Sequence of chain B:
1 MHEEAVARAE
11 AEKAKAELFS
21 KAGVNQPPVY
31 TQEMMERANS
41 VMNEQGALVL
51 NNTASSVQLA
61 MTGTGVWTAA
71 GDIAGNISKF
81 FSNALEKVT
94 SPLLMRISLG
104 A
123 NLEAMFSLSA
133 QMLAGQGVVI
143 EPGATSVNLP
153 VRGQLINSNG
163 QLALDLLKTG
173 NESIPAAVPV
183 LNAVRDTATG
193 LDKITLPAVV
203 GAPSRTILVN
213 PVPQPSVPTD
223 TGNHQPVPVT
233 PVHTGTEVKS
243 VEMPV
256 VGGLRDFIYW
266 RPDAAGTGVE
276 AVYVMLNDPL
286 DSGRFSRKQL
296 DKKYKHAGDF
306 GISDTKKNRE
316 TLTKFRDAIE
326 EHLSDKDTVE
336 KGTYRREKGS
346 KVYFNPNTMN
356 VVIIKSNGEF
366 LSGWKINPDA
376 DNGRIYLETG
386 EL

These two protein chains interact to form a complex.

Interface contacts:
Residue T68 in chain A interacts with residue G71 in chain B (closest heavy-atom distance 3.6 Å).
Residue I73 in chain A contacts residue A69 in chain B (closest heavy-atom distance 3.6 Å).
Residue H226 in chain A interacts with residue D268 in chain B (closest heavy-atom distance 2.7 Å).
Residue V214 in chain A contacts residue A270 in chain B (closest heavy-atom distance 3.6 Å).
Residue Q227 in chain A contacts residue A11 in chain B (closest heavy-atom distance 2.9 Å).
Residue H226 in chain A contacts residue V274 in chain B (closest heavy-atom distance 3.5 Å).
Residue D72 in chain A contacts residue T68 in chain B (closest heavy-atom distance 2.6 Å).
Residue A269 in chain A is in contact with residue P217 in chain B (closest heavy-atom distance 3.7 Å).
Residue N225 in chain A is in contact with residue P144 in chain B (closest heavy-atom distance 3.1 Å).
Residue Q227 in chain A contacts residue A14 in chain B (closest heavy-atom distance 3.7 Å).
Residue A54 in chain A interacts with residue P217 in chain B (closest heavy-atom distance 3.7 Å).
Residue D72 in chain A contacts residue P217 in chain B (closest heavy-atom distance 3.7 Å).
Residue P28 in chain A is in contact with residue R8 in chain B (closest heavy-atom distance 3.5 Å).
Residue A270 in chain A is in contact with residue V214 in chain B (closest heavy-atom distance 3.6 Å).
Residue L18 in chain A interacts with residue G224 in chain B (closest heavy-atom distance 3.6 Å).
Residue Q227 in chain A interacts with residue T272 in chain B (closest heavy-atom distance 3.0 Å).
Residue I142 in chain A contacts residue N225 in chain B (closest heavy-atom distance 3.1 Å).
Residue N225 in chain A interacts with residue I142 in chain B (closest heavy-atom distance 3.2 Å).
Residue V234 in chain A contacts residue D72 in chain B (closest heavy-atom distance 3.1 Å).
Residue I73 in chain A contacts residue W67 in chain B (closest heavy-atom distance 3.6 Å).
Residue D72 in chain A contacts residue V234 in chain B (closest heavy-atom distance 3.7 Å).
Residue T68 in chain A is in contact with residue D72 in chain B (closest heavy-atom distance 2.2 Å).
Residue A11 in chain A contacts residue V29 in chain B (closest heavy-atom distance 3.7 Å).
Residue A14 in chain A contacts residue Q227 in chain B (closest heavy-atom distance 3.7 Å).
Residue P27 in chain A contacts residue R8 in chain B (closest heavy-atom distance 3.2 Å).
Residue G71 in chain A contacts residue P217 in chain B (closest heavy-atom distance 3.3 Å).
Residue N225 in chain A contacts residue L18 in chain B (closest heavy-atom distance 3.5 Å).
Residue V29 in chain A contacts residue A11 in chain B (closest heavy-atom distance 3.6 Å).
Residue P217 in chain A contacts residue G71 in chain B (closest heavy-atom distance 3.1 Å).
Residue D72 in chain A is in contact with residue W67 in chain B (closest heavy-atom distance 3.2 Å).
Residue N225 in chain A contacts residue V274 in chain B (closest heavy-atom distance 3.0 Å).
Residue V29 in chain A contacts residue R8 in chain B (closest heavy-atom distance 3.8 Å).
Residue S218 in chain A contacts residue S55 in chain B (closest heavy-atom distance 3.6 Å).
Residue S55 in chain A is in contact with residue S218 in chain B (closest heavy-atom distance 3.6 Å).
Residue Q227 in chain A interacts with residue K15 in chain B (closest heavy-atom distance 3.5 Å).
Residue P217 in chain A is in contact with residue A269 in chain B (closest heavy-atom distance 3.7 Å).
Residue N225 in chain A is in contact with residue G273 in chain B (closest heavy-atom distance 3.2 Å).
Residue Q26 in chain A contacts residue R8 in chain B (closest heavy-atom distance 3.4 Å).
Residue I73 in chain A contacts residue I73 in chain B (closest heavy-atom distance 3.4 Å).
Residue V274 in chain A interacts with residue H226 in chain B (closest heavy-atom distance 3.4 Å).
Residue P217 in chain A interacts with residue A54 in chain B (closest heavy-atom distance 3.6 Å).
Residue A11 in chain A contacts residue Q227 in chain B (closest heavy-atom distance 3.0 Å).
Residue G224 in chain A is in contact with residue L18 in chain B (closest heavy-atom distance 3.6 Å).
Residue K15 in chain A is in contact with residue Q227 in chain B (closest heavy-atom distance 3.4 Å).
Residue D72 in chain A is in contact with residue V66 in chain B (closest heavy-atom distance 3.7 Å).
Residue G273 in chain A interacts with residue N225 in chain B (closest heavy-atom distance 3.2 Å).
Residue D268 in chain A interacts with residue H226 in chain B (closest heavy-atom distance 2.7 Å).
Residue I73 in chain A contacts residue T68 in chain B (closest heavy-atom distance 3.6 Å).
Residue A269 in chain A contacts residue P215 in chain B (closest heavy-atom distance 3.3 Å).
Residue W67 in chain A is in contact with residue D72 in chain B (closest heavy-atom distance 3.1 Å).
Residue P215 in chain A interacts with residue A269 in chain B (closest heavy-atom distance 3.3 Å).
Residue A70 in chain A interacts with residue A70 in chain B (closest heavy-atom distance 3.0 Å).
Residue L18 in chain A interacts with residue N225 in chain B (closest heavy-atom distance 3.6 Å).
Residue V66 in chain A interacts with residue D72 in chain B (closest heavy-atom distance 3.8 Å).
Residue V274 in chain A is in contact with residue N225 in chain B (closest heavy-atom distance 3.0 Å).
Residue W67 in chain A interacts with residue I73 in chain B (closest heavy-atom distance 3.6 Å).
Residue P144 in chain A contacts residue N225 in chain B (closest heavy-atom distance 3.0 Å).
Residue G71 in chain A interacts with residue T68 in chain B (closest heavy-atom distance 3.5 Å).
Residue T68 in chain A contacts residue I73 in chain B (closest heavy-atom distance 3.6 Å).
Residue T272 in chain A contacts residue Q227 in chain B (closest heavy-atom distance 3.0 Å).

Sequence of chain A:
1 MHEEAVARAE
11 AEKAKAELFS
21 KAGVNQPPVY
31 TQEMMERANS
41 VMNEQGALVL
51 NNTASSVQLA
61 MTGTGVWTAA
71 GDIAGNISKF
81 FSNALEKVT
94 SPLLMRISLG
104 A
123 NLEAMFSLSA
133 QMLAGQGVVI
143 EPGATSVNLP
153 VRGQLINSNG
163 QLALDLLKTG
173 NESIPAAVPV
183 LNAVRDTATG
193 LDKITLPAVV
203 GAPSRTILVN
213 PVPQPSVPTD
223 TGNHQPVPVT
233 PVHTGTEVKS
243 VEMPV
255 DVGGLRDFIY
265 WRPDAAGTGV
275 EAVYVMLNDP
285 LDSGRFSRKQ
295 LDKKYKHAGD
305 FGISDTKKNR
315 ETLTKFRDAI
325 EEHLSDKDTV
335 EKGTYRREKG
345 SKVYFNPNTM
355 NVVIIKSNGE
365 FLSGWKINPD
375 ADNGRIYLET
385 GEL